Sequence of chain A:
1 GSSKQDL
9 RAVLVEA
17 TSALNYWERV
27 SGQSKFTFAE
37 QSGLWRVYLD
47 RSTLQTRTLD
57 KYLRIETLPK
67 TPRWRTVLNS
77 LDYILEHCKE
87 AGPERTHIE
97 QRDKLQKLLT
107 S

Sequence of chain B:
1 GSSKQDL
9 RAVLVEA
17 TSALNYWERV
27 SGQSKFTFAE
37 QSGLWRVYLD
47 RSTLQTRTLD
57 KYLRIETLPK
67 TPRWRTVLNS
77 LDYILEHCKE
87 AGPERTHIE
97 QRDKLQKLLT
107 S

The following describes two proteins that form a bound complex.

Interface contacts:
Residue R91 in chain A interacts with residue R98 in chain B (closest heavy-atom distance 4.8 Å).
Residue E82 in chain A interacts with residue E82 in chain B (closest heavy-atom distance 4.1 Å).
Residue R91 in chain A is in contact with residue R91 in chain B (closest heavy-atom distance 4.0 Å).
Residue K85 in chain A is in contact with residue D99 in chain B (closest heavy-atom distance 4.2 Å).
Residue R98 in chain A is in contact with residue K85 in chain B (closest heavy-atom distance 4.2 Å).
Residue E95 in chain A interacts with residue E95 in chain B (closest heavy-atom distance 2.5 Å).
Residue D99 in chain A is in contact with residue A87 in chain B (closest heavy-atom distance 2.8 Å).
Residue A87 in chain A interacts with residue D99 in chain B (closest heavy-atom distance 2.8 Å).
Residue D99 in chain A is in contact with residue E86 in chain B (closest heavy-atom distance 3.8 Å).
Residue D99 in chain A is in contact with residue K85 in chain B (closest heavy-atom distance 4.2 Å).
Residue T92 in chain A contacts residue T92 in chain B (closest heavy-atom distance 2.9 Å).
Residue R91 in chain A contacts residue E95 in chain B (closest heavy-atom distance 3.0 Å).
Residue E95 in chain A contacts residue K85 in chain B (closest heavy-atom distance 4.6 Å).
Residue R98 in chain A contacts residue R91 in chain B (closest heavy-atom distance 4.8 Å).
Residue A87 in chain A contacts residue E95 in chain B (closest heavy-atom distance 3.6 Å).
Residue E95 in chain A contacts residue A87 in chain B (closest heavy-atom distance 3.6 Å).
Residue K85 in chain A interacts with residue E95 in chain B (closest heavy-atom distance 4.6 Å).
Residue K85 in chain A is in contact with residue R98 in chain B (closest heavy-atom distance 4.2 Å).
Residue E95 in chain A interacts with residue R91 in chain B (closest heavy-atom distance 3.0 Å).
Residue E86 in chain A contacts residue D99 in chain B (closest heavy-atom distance 3.8 Å).